Sequence of the first protein:
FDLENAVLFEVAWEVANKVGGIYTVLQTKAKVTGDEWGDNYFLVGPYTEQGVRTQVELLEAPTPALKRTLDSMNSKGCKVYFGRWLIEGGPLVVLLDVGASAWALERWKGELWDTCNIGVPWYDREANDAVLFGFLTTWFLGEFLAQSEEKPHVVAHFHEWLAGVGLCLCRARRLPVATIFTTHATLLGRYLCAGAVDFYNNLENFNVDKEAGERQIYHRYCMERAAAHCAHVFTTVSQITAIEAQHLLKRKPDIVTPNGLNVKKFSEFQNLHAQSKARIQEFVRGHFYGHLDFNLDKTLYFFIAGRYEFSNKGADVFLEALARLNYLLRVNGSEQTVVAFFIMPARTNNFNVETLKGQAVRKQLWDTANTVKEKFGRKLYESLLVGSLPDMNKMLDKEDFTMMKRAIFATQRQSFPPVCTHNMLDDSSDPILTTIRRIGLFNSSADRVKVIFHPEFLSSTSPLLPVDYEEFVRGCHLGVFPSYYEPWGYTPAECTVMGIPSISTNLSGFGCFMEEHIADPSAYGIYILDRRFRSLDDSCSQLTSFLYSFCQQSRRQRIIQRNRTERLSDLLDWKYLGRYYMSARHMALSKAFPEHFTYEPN

Sequence of the second protein:
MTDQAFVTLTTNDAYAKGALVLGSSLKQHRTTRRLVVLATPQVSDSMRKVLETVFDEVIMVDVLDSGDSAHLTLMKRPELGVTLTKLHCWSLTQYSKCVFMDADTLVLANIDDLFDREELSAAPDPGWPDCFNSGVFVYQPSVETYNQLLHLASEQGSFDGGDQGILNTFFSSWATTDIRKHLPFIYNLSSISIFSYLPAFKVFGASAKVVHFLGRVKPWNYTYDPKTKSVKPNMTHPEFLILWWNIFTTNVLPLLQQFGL

The following describes two proteins that form a bound complex.

Contacts between the two chains:
Residue R462 in the first protein is in contact with residue R119 in the second protein (closest heavy-atom distance 4.1 Å).
Residue S452 in the first protein interacts with residue F206 in the second protein (closest heavy-atom distance 3.9 Å).
Residue R461 in the first protein is in contact with residue R119 in the second protein (closest heavy-atom distance 4.9 Å).
Residue V218 in the first protein is in contact with residue R32 in the second protein (closest heavy-atom distance 5.0 Å).
Residue F466 in the first protein is in contact with residue I181 in the second protein (closest heavy-atom distance 4.4 Å).
Residue R462 in the first protein contacts residue K211 in the second protein (closest heavy-atom distance 5.0 Å).
Residue G464 in the first protein contacts residue R182 in the second protein (closest heavy-atom distance 5.0 Å).
Residue R462 in the first protein contacts residue Y189 in the second protein (closest heavy-atom distance 4.2 Å).
Residue F466 in the first protein is in contact with residue R182 in the second protein (closest heavy-atom distance 4.0 Å).
Residue S452 in the first protein is in contact with residue V205 in the second protein (closest heavy-atom distance 4.6 Å).
Residue R354 in the first protein is in contact with residue R182 in the second protein (closest heavy-atom distance 4.7 Å).
Residue R462 in the first protein is in contact with residue D115 in the second protein (closest heavy-atom distance 4.2 Å).